The following describes two proteins that form a bound complex.

Sequence of chain B:
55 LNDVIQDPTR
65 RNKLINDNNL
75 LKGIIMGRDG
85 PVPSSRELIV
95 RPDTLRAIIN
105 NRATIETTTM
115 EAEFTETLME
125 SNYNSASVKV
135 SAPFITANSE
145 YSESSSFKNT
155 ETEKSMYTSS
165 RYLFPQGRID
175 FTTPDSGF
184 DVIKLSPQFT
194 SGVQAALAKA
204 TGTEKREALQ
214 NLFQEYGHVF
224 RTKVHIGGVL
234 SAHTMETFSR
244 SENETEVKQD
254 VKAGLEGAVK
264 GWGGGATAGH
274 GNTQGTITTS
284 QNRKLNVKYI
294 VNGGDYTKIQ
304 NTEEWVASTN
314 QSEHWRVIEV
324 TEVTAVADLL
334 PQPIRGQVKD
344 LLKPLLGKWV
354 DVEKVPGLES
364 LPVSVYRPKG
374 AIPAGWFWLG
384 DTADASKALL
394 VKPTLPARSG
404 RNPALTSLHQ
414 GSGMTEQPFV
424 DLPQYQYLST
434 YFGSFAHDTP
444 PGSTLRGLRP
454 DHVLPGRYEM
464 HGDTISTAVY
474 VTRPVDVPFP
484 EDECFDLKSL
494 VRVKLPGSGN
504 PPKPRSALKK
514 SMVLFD

Interface contacts:
Residue V478 in chain A interacts with residue V480 in chain B (closest heavy-atom distance 3.8 Å).
Residue T248 in chain A is in contact with residue F488 in chain B (closest heavy-atom distance 3.7 Å).
Residue D489 in chain A contacts residue E245 in chain B (closest heavy-atom distance 3.7 Å).
Residue I468 in chain A is in contact with residue D466 in chain B (closest heavy-atom distance 3.4 Å).
Residue F482 in chain A is in contact with residue M114 in chain B (closest heavy-atom distance 3.4 Å).
Residue D489 in chain A is in contact with residue N246 in chain B (closest heavy-atom distance 2.7 Å).
Residue D479 in chain A contacts residue P458 in chain B (closest heavy-atom distance 3.4 Å).
Residue A136 in chain A is in contact with residue F482 in chain B (closest heavy-atom distance 3.4 Å).
Residue E247 in chain A interacts with residue D489 in chain B (closest heavy-atom distance 2.8 Å).
Residue L457 in chain A is in contact with residue P481 in chain B (closest heavy-atom distance 3.9 Å).
Residue G181 in chain A is in contact with residue I102 in chain B (closest heavy-atom distance 3.9 Å).
Residue R460 in chain A interacts with residue E247 in chain B (closest heavy-atom distance 3.7 Å).
Residue K133 in chain A contacts residue F482 in chain B (closest heavy-atom distance 3.6 Å).
Residue M114 in chain A is in contact with residue F482 in chain B (closest heavy-atom distance 3.4 Å).
Residue I468 in chain A interacts with residue M463 in chain B (closest heavy-atom distance 3.8 Å).
Residue F482 in chain A interacts with residue V132 in chain B (closest heavy-atom distance 3.7 Å).
Residue D489 in chain A interacts with residue E247 in chain B (closest heavy-atom distance 2.8 Å).
Residue E245 in chain A is in contact with residue D489 in chain B (closest heavy-atom distance 3.7 Å).
Residue I468 in chain A interacts with residue G465 in chain B (closest heavy-atom distance 3.6 Å).
Residue M463 in chain A is in contact with residue Y473 in chain B (closest heavy-atom distance 3.8 Å).
Residue R476 in chain A contacts residue R243 in chain B (closest heavy-atom distance 2.7 Å).
Residue I102 in chain A is in contact with residue G181 in chain B (closest heavy-atom distance 3.9 Å).
Residue N246 in chain A contacts residue D387 in chain B (closest heavy-atom distance 2.6 Å).
Residue F482 in chain A is in contact with residue A136 in chain B (closest heavy-atom distance 3.4 Å).
Residue M463 in chain A contacts residue M463 in chain B (closest heavy-atom distance 3.5 Å).
Residue R508 in chain A is in contact with residue D479 in chain B (closest heavy-atom distance 2.6 Å).
Residue G181 in chain A is in contact with residue D174 in chain B (closest heavy-atom distance 3.6 Å).
Residue D387 in chain A interacts with residue N246 in chain B (closest heavy-atom distance 2.6 Å).
Residue V480 in chain A contacts residue V478 in chain B (closest heavy-atom distance 3.8 Å).
Residue T467 in chain A contacts residue I468 in chain B (closest heavy-atom distance 3.6 Å).
Residue S180 in chain A contacts residue R172 in chain B (closest heavy-atom distance 3.8 Å).
Residue K491 in chain A interacts with residue S244 in chain B (closest heavy-atom distance 2.6 Å).
Residue R172 in chain A interacts with residue S180 in chain B (closest heavy-atom distance 3.8 Å).
Residue V132 in chain A interacts with residue F482 in chain B (closest heavy-atom distance 3.7 Å).
Residue R476 in chain A contacts residue E245 in chain B (closest heavy-atom distance 2.9 Å).
Residue E247 in chain A is in contact with residue R460 in chain B (closest heavy-atom distance 3.7 Å).
Residue E484 in chain A is in contact with residue E484 in chain B (closest heavy-atom distance 3.5 Å).
Residue D489 in chain A interacts with residue T248 in chain B (closest heavy-atom distance 2.9 Å).
Residue D466 in chain A is in contact with residue I468 in chain B (closest heavy-atom distance 3.4 Å).
Residue D479 in chain A contacts residue R508 in chain B (closest heavy-atom distance 2.6 Å).
Residue P481 in chain A interacts with residue L457 in chain B (closest heavy-atom distance 3.9 Å).
Residue I468 in chain A is in contact with residue T467 in chain B (closest heavy-atom distance 3.6 Å).
Residue M463 in chain A contacts residue I468 in chain B (closest heavy-atom distance 3.8 Å).
Residue D174 in chain A is in contact with residue G181 in chain B (closest heavy-atom distance 3.6 Å).
Residue S244 in chain A is in contact with residue K491 in chain B (closest heavy-atom distance 2.6 Å).
Residue E245 in chain A interacts with residue R476 in chain B (closest heavy-atom distance 2.9 Å).
Residue Y473 in chain A interacts with residue M463 in chain B (closest heavy-atom distance 3.8 Å).
Residue R243 in chain A is in contact with residue R476 in chain B (closest heavy-atom distance 2.7 Å).
Residue F482 in chain A contacts residue K133 in chain B (closest heavy-atom distance 3.6 Å).
Residue F482 in chain A interacts with residue A116 in chain B (closest heavy-atom distance 3.7 Å).
Residue A116 in chain A is in contact with residue F482 in chain B (closest heavy-atom distance 3.7 Å).
Residue R460 in chain A contacts residue R508 in chain B (closest heavy-atom distance 3.9 Å).
Residue N246 in chain A contacts residue D489 in chain B (closest heavy-atom distance 2.7 Å).
Residue I468 in chain A interacts with residue I468 in chain B (closest heavy-atom distance 3.8 Å).
Residue A116 in chain A contacts residue P481 in chain B (closest heavy-atom distance 3.8 Å).
Residue G465 in chain A interacts with residue I468 in chain B (closest heavy-atom distance 3.6 Å).
Residue P481 in chain A interacts with residue A116 in chain B (closest heavy-atom distance 3.8 Å).
Residue P458 in chain A contacts residue D479 in chain B (closest heavy-atom distance 3.4 Å).
Residue F488 in chain A interacts with residue T248 in chain B (closest heavy-atom distance 3.7 Å).
Residue T248 in chain A is in contact with residue D489 in chain B (closest heavy-atom distance 2.9 Å).

Sequence of chain A:
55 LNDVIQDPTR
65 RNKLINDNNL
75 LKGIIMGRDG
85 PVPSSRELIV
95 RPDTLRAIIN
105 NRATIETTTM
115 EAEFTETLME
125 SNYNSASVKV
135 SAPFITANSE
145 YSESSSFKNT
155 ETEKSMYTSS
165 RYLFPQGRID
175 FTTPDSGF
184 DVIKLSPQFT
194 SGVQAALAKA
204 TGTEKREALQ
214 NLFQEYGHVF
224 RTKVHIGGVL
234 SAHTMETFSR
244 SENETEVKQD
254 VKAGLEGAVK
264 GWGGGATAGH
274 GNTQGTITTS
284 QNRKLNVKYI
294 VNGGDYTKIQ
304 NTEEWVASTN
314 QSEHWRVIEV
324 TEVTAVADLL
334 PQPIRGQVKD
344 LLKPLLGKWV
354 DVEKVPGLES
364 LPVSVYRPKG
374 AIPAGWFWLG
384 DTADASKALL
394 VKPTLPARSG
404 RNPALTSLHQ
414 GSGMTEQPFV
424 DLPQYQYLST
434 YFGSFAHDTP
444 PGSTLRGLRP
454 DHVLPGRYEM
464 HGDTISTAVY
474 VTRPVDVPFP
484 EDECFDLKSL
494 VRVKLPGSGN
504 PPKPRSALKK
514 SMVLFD